Contacts between the two chains:
Residue E16 in chain B contacts residue K9 in chain A (closest heavy-atom distance 4.8 Å).
Residue I23 in chain B interacts with residue I23 in chain A (closest heavy-atom distance 3.7 Å).
Residue K9 in chain B interacts with residue F11 in chain A (closest heavy-atom distance 3.6 Å).
Residue R14 in chain B contacts residue F10 in chain A (closest heavy-atom distance 3.6 Å).
Residue Y17 in chain B interacts with residue F10 in chain A (closest heavy-atom distance 4.4 Å).
Residue K9 in chain B contacts residue S13 in chain A (closest heavy-atom distance 3.2 Å).
Residue K8 in chain B interacts with residue R14 in chain A (closest heavy-atom distance 3.3 Å).
Residue I20 in chain B contacts residue E16 in chain A (closest heavy-atom distance 4.4 Å).
Residue I12 in chain B interacts with residue I12 in chain A (closest heavy-atom distance 4.1 Å).
Residue I12 in chain B interacts with residue K9 in chain A (closest heavy-atom distance 3.4 Å).
Residue I12 in chain B is in contact with residue F10 in chain A (closest heavy-atom distance 2.8 Å).
Residue F10 in chain B is in contact with residue R14 in chain A (closest heavy-atom distance 3.9 Å).
Residue F11 in chain B is in contact with residue F11 in chain A (closest heavy-atom distance 3.6 Å).
Residue I20 in chain B is in contact with residue I20 in chain A (closest heavy-atom distance 3.5 Å).
Residue F11 in chain B interacts with residue I12 in chain A (closest heavy-atom distance 4.1 Å).
Residue S13 in chain B interacts with residue K9 in chain A (closest heavy-atom distance 4.1 Å).
Residue L24 in chain B is in contact with residue E16 in chain A (closest heavy-atom distance 4.8 Å).
Residue F10 in chain B contacts residue F11 in chain A (closest heavy-atom distance 3.8 Å).
Residue F10 in chain B contacts residue S13 in chain A (closest heavy-atom distance 2.6 Å).
Residue F11 in chain B contacts residue K9 in chain A (closest heavy-atom distance 4.2 Å).
Residue F10 in chain B contacts residue F10 in chain A (closest heavy-atom distance 4.5 Å).
Residue F10 in chain B contacts residue Y17 in chain A (closest heavy-atom distance 3.5 Å).
Residue K8 in chain B contacts residue S13 in chain A (closest heavy-atom distance 3.8 Å).
Residue S13 in chain B is in contact with residue F10 in chain A (closest heavy-atom distance 4.2 Å).
Residue F10 in chain B interacts with residue I12 in chain A (closest heavy-atom distance 3.2 Å).
Residue F11 in chain B is in contact with residue F10 in chain A (closest heavy-atom distance 3.8 Å).

The following describes two proteins that form a bound complex.

Sequence of chain B:
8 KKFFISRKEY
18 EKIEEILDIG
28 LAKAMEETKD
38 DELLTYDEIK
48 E

Sequence of chain A:
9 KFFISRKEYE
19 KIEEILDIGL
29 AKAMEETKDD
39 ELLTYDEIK